Sequence of chain A:
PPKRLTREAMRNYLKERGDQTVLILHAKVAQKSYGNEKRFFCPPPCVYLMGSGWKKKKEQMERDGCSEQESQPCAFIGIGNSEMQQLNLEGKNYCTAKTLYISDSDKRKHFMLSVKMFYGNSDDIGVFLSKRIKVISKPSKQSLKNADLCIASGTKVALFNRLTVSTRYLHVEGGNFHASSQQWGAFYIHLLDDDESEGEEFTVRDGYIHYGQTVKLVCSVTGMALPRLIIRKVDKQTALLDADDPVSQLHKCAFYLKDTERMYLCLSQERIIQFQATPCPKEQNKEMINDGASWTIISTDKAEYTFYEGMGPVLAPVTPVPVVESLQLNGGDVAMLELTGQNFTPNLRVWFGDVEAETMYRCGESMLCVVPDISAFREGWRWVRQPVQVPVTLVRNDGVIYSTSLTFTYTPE

This data describes a binding interaction between two proteins.

Sequence of chain B:
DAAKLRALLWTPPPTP

Interface contacts:
Residue T210 in chain A contacts residue A3 in chain B (closest heavy-atom distance 3.2 Å).
Residue E207 in chain A is in contact with residue L8 in chain B (closest heavy-atom distance 4.1 Å).
Residue I280 in chain A interacts with residue P13 in chain B (closest heavy-atom distance 3.4 Å).
Residue F184 in chain A is in contact with residue W10 in chain B (closest heavy-atom distance 3.7 Å).
Residue E208 in chain A contacts residue R6 in chain B (closest heavy-atom distance 2.7 Å).
Residue Q281 in chain A contacts residue P12 in chain B (closest heavy-atom distance 2.7 Å).
Residue I279 in chain A contacts residue W10 in chain B (closest heavy-atom distance 3.7 Å).
Residue R212 in chain A interacts with residue A2 in chain B (closest heavy-atom distance 3.7 Å).
Residue K223 in chain A interacts with residue L9 in chain B (closest heavy-atom distance 3.7 Å).
Residue F209 in chain A is in contact with residue L5 in chain B (closest heavy-atom distance 2.8 Å).
Residue I279 in chain A interacts with residue P13 in chain B (closest heavy-atom distance 3.4 Å).
Residue A232 in chain A contacts residue W10 in chain B (closest heavy-atom distance 2.9 Å).
Residue L233 in chain A is in contact with residue P12 in chain B (closest heavy-atom distance 4.0 Å).
Residue D213 in chain A contacts residue A2 in chain B (closest heavy-atom distance 4.4 Å).
Residue E207 in chain A contacts residue R6 in chain B (closest heavy-atom distance 2.9 Å).
Residue A232 in chain A is in contact with residue L9 in chain B (closest heavy-atom distance 3.6 Å).
Residue F209 in chain A contacts residue A7 in chain B (closest heavy-atom distance 3.8 Å).
Residue E205 in chain A is in contact with residue L9 in chain B (closest heavy-atom distance 3.8 Å).
Residue A232 in chain A is in contact with residue L8 in chain B (closest heavy-atom distance 2.9 Å).
Residue H197 in chain A contacts residue L5 in chain B (closest heavy-atom distance 3.7 Å).
Residue G230 in chain A is in contact with residue A7 in chain B (closest heavy-atom distance 3.3 Å).
Residue T210 in chain A is in contact with residue A2 in chain B (closest heavy-atom distance 4.1 Å).
Residue D213 in chain A is in contact with residue D1 in chain B (closest heavy-atom distance 2.6 Å).
Residue V211 in chain A contacts residue D1 in chain B (closest heavy-atom distance 4.1 Å).
Residue G230 in chain A is in contact with residue L8 in chain B (closest heavy-atom distance 3.9 Å).
Residue E208 in chain A is in contact with residue L5 in chain B (closest heavy-atom distance 3.2 Å).
Residue P234 in chain A contacts residue L9 in chain B (closest heavy-atom distance 3.5 Å).
Residue M231 in chain A contacts residue L8 in chain B (closest heavy-atom distance 3.4 Å).
Residue E207 in chain A contacts residue A7 in chain B (closest heavy-atom distance 2.8 Å).
Residue F209 in chain A interacts with residue R6 in chain B (closest heavy-atom distance 4.5 Å).
Residue L233 in chain A contacts residue L9 in chain B (closest heavy-atom distance 3.6 Å).
Residue E207 in chain A is in contact with residue L5 in chain B (closest heavy-atom distance 3.9 Å).
Residue V211 in chain A interacts with residue A3 in chain B (closest heavy-atom distance 2.8 Å).
Residue L233 in chain A contacts residue W10 in chain B (closest heavy-atom distance 3.6 Å).
Residue P234 in chain A is in contact with residue P12 in chain B (closest heavy-atom distance 3.7 Å).
Residue Q281 in chain A is in contact with residue P14 in chain B (closest heavy-atom distance 3.9 Å).
Residue P234 in chain A interacts with residue T11 in chain B (closest heavy-atom distance 3.8 Å).
Residue P234 in chain A interacts with residue W10 in chain B (closest heavy-atom distance 3.3 Å).
Residue F282 in chain A contacts residue T15 in chain B (closest heavy-atom distance 3.8 Å).
Residue G230 in chain A contacts residue R6 in chain B (closest heavy-atom distance 4.7 Å).
Residue I280 in chain A is in contact with residue T15 in chain B (closest heavy-atom distance 3.9 Å).
Residue I280 in chain A is in contact with residue P12 in chain B (closest heavy-atom distance 3.7 Å).
Residue G206 in chain A is in contact with residue A7 in chain B (closest heavy-atom distance 4.5 Å).
Residue F209 in chain A contacts residue K4 in chain B (closest heavy-atom distance 3.6 Å).
Residue L272 in chain A contacts residue P12 in chain B (closest heavy-atom distance 4.0 Å).
Residue I279 in chain A interacts with residue P12 in chain B (closest heavy-atom distance 4.1 Å).
Residue F209 in chain A is in contact with residue A3 in chain B (closest heavy-atom distance 3.7 Å).
Residue Q281 in chain A contacts residue T11 in chain B (closest heavy-atom distance 3.9 Å).
Residue M231 in chain A interacts with residue A7 in chain B (closest heavy-atom distance 4.7 Å).
Residue L264 in chain A interacts with residue P12 in chain B (closest heavy-atom distance 4.0 Å).
Residue V211 in chain A contacts residue L5 in chain B (closest heavy-atom distance 3.7 Å).
Residue T210 in chain A is in contact with residue K4 in chain B (closest heavy-atom distance 3.1 Å).
Residue G182 in chain A contacts residue W10 in chain B (closest heavy-atom distance 3.4 Å).
Residue V225 in chain A contacts residue A7 in chain B (closest heavy-atom distance 4.2 Å).
Residue M231 in chain A is in contact with residue W10 in chain B (closest heavy-atom distance 3.9 Å).
Residue N183 in chain A contacts residue W10 in chain B (closest heavy-atom distance 2.8 Å).
Residue V211 in chain A is in contact with residue A2 in chain B (closest heavy-atom distance 3.3 Å).
Residue Q281 in chain A is in contact with residue P13 in chain B (closest heavy-atom distance 3.1 Å).
Residue A232 in chain A interacts with residue A7 in chain B (closest heavy-atom distance 3.6 Å).
Residue Q281 in chain A interacts with residue T15 in chain B (closest heavy-atom distance 3.5 Å).